Sequence of chain A:
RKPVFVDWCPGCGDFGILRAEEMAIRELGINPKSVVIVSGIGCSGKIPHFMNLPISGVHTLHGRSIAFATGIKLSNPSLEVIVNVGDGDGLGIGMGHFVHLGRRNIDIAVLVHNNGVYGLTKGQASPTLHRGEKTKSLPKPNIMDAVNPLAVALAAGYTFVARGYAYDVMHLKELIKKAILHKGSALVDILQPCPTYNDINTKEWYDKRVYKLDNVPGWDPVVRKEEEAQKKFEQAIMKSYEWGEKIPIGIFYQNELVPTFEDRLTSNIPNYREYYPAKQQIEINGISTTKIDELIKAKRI

Contacts between the two chains:
Residue M147 in chain B contacts residue R107 in chain A (closest heavy-atom distance 3.7 Å).
Residue A158 in chain B is in contact with residue Y244 in chain A (closest heavy-atom distance 3.5 Å).
Residue R134 in chain B interacts with residue P262 in chain A (closest heavy-atom distance 3.5 Å).
Residue V150 in chain B interacts with residue A158 in chain A (closest heavy-atom distance 4.3 Å).
Residue G95 in chain B contacts residue H103 in chain A (closest heavy-atom distance 3.1 Å).
Residue M241 in chain B interacts with residue E237 in chain A (closest heavy-atom distance 3.3 Å).
Residue R107 in chain B is in contact with residue M147 in chain A (closest heavy-atom distance 3.7 Å).
Residue L94 in chain B contacts residue H103 in chain A (closest heavy-atom distance 3.2 Å).
Residue M98 in chain B is in contact with residue V102 in chain A (closest heavy-atom distance 3.6 Å).
Residue H103 in chain B is in contact with residue G95 in chain A (closest heavy-atom distance 3.1 Å).
Residue R106 in chain B contacts residue V150 in chain A (closest heavy-atom distance 3.9 Å).
Residue V150 in chain B interacts with residue R106 in chain A (closest heavy-atom distance 3.9 Å).
Residue A159 in chain B interacts with residue V150 in chain A (closest heavy-atom distance 3.7 Å).
Residue D148 in chain B contacts residue R267 in chain A (closest heavy-atom distance 3.3 Å).
Residue Q233 in chain B interacts with residue Y244 in chain A (closest heavy-atom distance 3.4 Å).
Residue R267 in chain B is in contact with residue M147 in chain A (closest heavy-atom distance 4.2 Å).
Residue D148 in chain B interacts with residue V261 in chain A (closest heavy-atom distance 4.1 Å).
Residue D148 in chain B is in contact with residue R106 in chain A (closest heavy-atom distance 2.7 Å).
Residue A158 in chain B interacts with residue V150 in chain A (closest heavy-atom distance 4.3 Å).
Residue V261 in chain B contacts residue D148 in chain A (closest heavy-atom distance 4.1 Å).
Residue K143 in chain B contacts residue N271 in chain A (closest heavy-atom distance 3.9 Å).
Residue I146 in chain B interacts with residue F264 in chain A (closest heavy-atom distance 4.0 Å).
Residue G99 in chain B is in contact with residue G99 in chain A (closest heavy-atom distance 4.1 Å).
Residue P130 in chain B contacts residue R106 in chain A (closest heavy-atom distance 3.3 Å).
Residue V155 in chain B interacts with residue A158 in chain A (closest heavy-atom distance 4.1 Å).
Residue G99 in chain B is in contact with residue M98 in chain A (closest heavy-atom distance 4.0 Å).
Residue I146 in chain B is in contact with residue L268 in chain A (closest heavy-atom distance 4.2 Å).
Residue I146 in chain B contacts residue R267 in chain A (closest heavy-atom distance 2.7 Å).
Residue M98 in chain B is in contact with residue G99 in chain A (closest heavy-atom distance 4.0 Å).
Residue Y244 in chain B is in contact with residue A158 in chain A (closest heavy-atom distance 3.5 Å).
Residue V261 in chain B is in contact with residue R134 in chain A (closest heavy-atom distance 3.9 Å).
Residue E237 in chain B interacts with residue M241 in chain A (closest heavy-atom distance 3.3 Å).
Residue R267 in chain B is in contact with residue I146 in chain A (closest heavy-atom distance 2.7 Å).
Residue R106 in chain B is in contact with residue D148 in chain A (closest heavy-atom distance 2.7 Å).
Residue N271 in chain B contacts residue K143 in chain A (closest heavy-atom distance 3.9 Å).
Residue M98 in chain B contacts residue H103 in chain A (closest heavy-atom distance 3.8 Å).
Residue Y244 in chain B interacts with residue Q233 in chain A (closest heavy-atom distance 3.4 Å).
Residue R267 in chain B is in contact with residue D148 in chain A (closest heavy-atom distance 3.3 Å).
Residue L268 in chain B contacts residue I146 in chain A (closest heavy-atom distance 4.2 Å).
Residue R106 in chain B interacts with residue S129 in chain A (closest heavy-atom distance 3.8 Å).
Residue P262 in chain B is in contact with residue R134 in chain A (closest heavy-atom distance 3.5 Å).
Residue R267 in chain B is in contact with residue R134 in chain A (closest heavy-atom distance 3.4 Å).
Residue A158 in chain B interacts with residue A154 in chain A (closest heavy-atom distance 4.1 Å).
Residue R134 in chain B contacts residue R267 in chain A (closest heavy-atom distance 3.4 Å).
Residue M147 in chain B interacts with residue R106 in chain A (closest heavy-atom distance 3.1 Å).
Residue Y244 in chain B contacts residue F236 in chain A (closest heavy-atom distance 3.5 Å).
Residue R134 in chain B is in contact with residue V261 in chain A (closest heavy-atom distance 3.9 Å).
Residue F236 in chain B contacts residue Y244 in chain A (closest heavy-atom distance 3.5 Å).
Residue H103 in chain B interacts with residue M98 in chain A (closest heavy-atom distance 3.8 Å).
Residue R106 in chain B contacts residue P130 in chain A (closest heavy-atom distance 3.3 Å).
Residue A154 in chain B interacts with residue A158 in chain A (closest heavy-atom distance 4.1 Å).
Residue H103 in chain B is in contact with residue L94 in chain A (closest heavy-atom distance 3.2 Å).
Residue M147 in chain B interacts with residue R267 in chain A (closest heavy-atom distance 4.2 Å).
Residue A158 in chain B interacts with residue V155 in chain A (closest heavy-atom distance 4.1 Å).
Residue F264 in chain B is in contact with residue I146 in chain A (closest heavy-atom distance 4.0 Å).
Residue R106 in chain B is in contact with residue M147 in chain A (closest heavy-atom distance 3.1 Å).
Residue V102 in chain B contacts residue M98 in chain A (closest heavy-atom distance 3.6 Å).
Residue I240 in chain B contacts residue I240 in chain A (closest heavy-atom distance 4.1 Å).
Residue V150 in chain B interacts with residue A159 in chain A (closest heavy-atom distance 3.7 Å).
Residue S129 in chain B interacts with residue R106 in chain A (closest heavy-atom distance 3.8 Å).

Sequence of chain B:
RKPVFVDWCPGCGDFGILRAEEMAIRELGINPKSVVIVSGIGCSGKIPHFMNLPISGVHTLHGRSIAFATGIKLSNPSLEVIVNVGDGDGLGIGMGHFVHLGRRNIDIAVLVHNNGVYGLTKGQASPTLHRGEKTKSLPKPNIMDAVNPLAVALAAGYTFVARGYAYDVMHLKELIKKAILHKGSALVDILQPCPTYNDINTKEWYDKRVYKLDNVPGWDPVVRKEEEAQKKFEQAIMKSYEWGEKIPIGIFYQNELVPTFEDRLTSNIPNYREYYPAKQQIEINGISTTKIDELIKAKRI

This data describes a binding interaction between two proteins.